Sequence of protein 1:
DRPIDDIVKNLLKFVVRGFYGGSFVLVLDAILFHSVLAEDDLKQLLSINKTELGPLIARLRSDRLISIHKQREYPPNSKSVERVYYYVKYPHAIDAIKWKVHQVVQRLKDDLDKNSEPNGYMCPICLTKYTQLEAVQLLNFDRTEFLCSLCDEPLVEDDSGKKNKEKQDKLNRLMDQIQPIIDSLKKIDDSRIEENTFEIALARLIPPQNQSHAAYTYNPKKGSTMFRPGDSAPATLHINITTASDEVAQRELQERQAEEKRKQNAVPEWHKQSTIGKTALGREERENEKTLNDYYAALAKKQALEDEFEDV

Interface contacts:
Residue V250 in protein 2 contacts residue T259 in protein 1 (closest heavy-atom distance 3.2 Å).
Residue K123 in protein 2 contacts residue I264 in protein 1 (closest heavy-atom distance 3.7 Å).
Residue Q52 in protein 2 contacts residue D415 in protein 1 (closest heavy-atom distance 3.2 Å).
Residue A9 in protein 2 contacts residue L206 in protein 1 (closest heavy-atom distance 3.3 Å).
Residue R89 in protein 2 is in contact with residue L409 in protein 1 (closest heavy-atom distance 2.9 Å).
Residue V250 in protein 2 interacts with residue H261 in protein 1 (closest heavy-atom distance 3.0 Å).
Residue Q52 in protein 2 is in contact with residue F413 in protein 1 (closest heavy-atom distance 3.5 Å).
Residue L188 in protein 2 is in contact with residue Y361 in protein 1 (closest heavy-atom distance 3.1 Å).
Residue K192 in protein 2 interacts with residue N353 in protein 1 (closest heavy-atom distance 3.2 Å).
Residue N253 in protein 2 interacts with residue N263 in protein 1 (closest heavy-atom distance 3.6 Å).
Residue L254 in protein 2 interacts with residue I264 in protein 1 (closest heavy-atom distance 3.6 Å).
Residue N96 in protein 2 contacts residue A204 in protein 1 (closest heavy-atom distance 3.1 Å).
Residue I18 in protein 2 contacts residue P208 in protein 1 (closest heavy-atom distance 3.5 Å).
Residue Q184 in protein 2 interacts with residue Y361 in protein 1 (closest heavy-atom distance 3.7 Å).
Residue Q199 in protein 2 contacts residue N353 in protein 1 (closest heavy-atom distance 3.7 Å).
Residue R89 in protein 2 interacts with residue E410 in protein 1 (closest heavy-atom distance 3.7 Å).
Residue Q109 in protein 2 is in contact with residue A258 in protein 1 (closest heavy-atom distance 3.0 Å).
Residue A53 in protein 2 contacts residue E414 in protein 1 (closest heavy-atom distance 3.0 Å).
Residue I203 in protein 2 is in contact with residue Y360 in protein 1 (closest heavy-atom distance 3.2 Å).
Residue M91 in protein 2 contacts residue L409 in protein 1 (closest heavy-atom distance 3.6 Å).
Residue N248 in protein 2 is in contact with residue T259 in protein 1 (closest heavy-atom distance 2.5 Å).
Residue M195 in protein 2 contacts residue L357 in protein 1 (closest heavy-atom distance 3.4 Å).
Residue V99 in protein 2 interacts with residue A204 in protein 1 (closest heavy-atom distance 3.0 Å).
Residue P55 in protein 2 is in contact with residue E412 in protein 1 (closest heavy-atom distance 3.6 Å).
Residue L181 in protein 2 contacts residue Q368 in protein 1 (closest heavy-atom distance 2.8 Å).
Residue N96 in protein 2 is in contact with residue E200 in protein 1 (closest heavy-atom distance 2.7 Å).
Residue M91 in protein 2 is in contact with residue F413 in protein 1 (closest heavy-atom distance 3.6 Å).
Residue D38 in protein 2 is in contact with residue N211 in protein 1 (closest heavy-atom distance 3.8 Å).
Residue T35 in protein 2 contacts residue P208 in protein 1 (closest heavy-atom distance 3.2 Å).
Residue N251 in protein 2 interacts with residue H261 in protein 1 (closest heavy-atom distance 3.4 Å).
Residue N95 in protein 2 is in contact with residue L206 in protein 1 (closest heavy-atom distance 3.7 Å).
Residue Y120 in protein 2 is in contact with residue I264 in protein 1 (closest heavy-atom distance 3.7 Å).
Residue P55 in protein 2 is in contact with residue E414 in protein 1 (closest heavy-atom distance 3.1 Å).
Residue L51 in protein 2 interacts with residue V416 in protein 1 (closest heavy-atom distance 3.2 Å).
Residue S58 in protein 2 contacts residue E412 in protein 1 (closest heavy-atom distance 3.2 Å).
Residue V252 in protein 2 interacts with residue N263 in protein 1 (closest heavy-atom distance 3.0 Å).
Residue S16 in protein 2 interacts with residue P208 in protein 1 (closest heavy-atom distance 3.7 Å).
Residue S255 in protein 2 contacts residue T265 in protein 1 (closest heavy-atom distance 3.0 Å).
Residue Q185 in protein 2 is in contact with residue Y361 in protein 1 (closest heavy-atom distance 3.7 Å).
Residue D36 in protein 2 contacts residue N211 in protein 1 (closest heavy-atom distance 3.6 Å).
Residue K249 in protein 2 contacts residue H261 in protein 1 (closest heavy-atom distance 3.5 Å).
Residue P284 in protein 2 interacts with residue I262 in protein 1 (closest heavy-atom distance 3.2 Å).
Residue N95 in protein 2 interacts with residue Y217 in protein 1 (closest heavy-atom distance 3.7 Å).
Residue W287 in protein 2 contacts residue I262 in protein 1 (closest heavy-atom distance 3.5 Å).
Residue F198 in protein 2 contacts residue Y360 in protein 1 (closest heavy-atom distance 3.4 Å).
Residue A288 in protein 2 is in contact with residue I262 in protein 1 (closest heavy-atom distance 3.3 Å).
Residue S16 in protein 2 interacts with residue N211 in protein 1 (closest heavy-atom distance 2.8 Å).
Residue Q52 in protein 2 is in contact with residue E414 in protein 1 (closest heavy-atom distance 3.4 Å).
Residue L254 in protein 2 contacts residue N263 in protein 1 (closest heavy-atom distance 2.9 Å).
Residue T35 in protein 2 is in contact with residue N211 in protein 1 (closest heavy-atom distance 2.1 Å).
Residue K189 in protein 2 contacts residue E354 in protein 1 (closest heavy-atom distance 2.9 Å).
Residue S34 in protein 2 is in contact with residue N211 in protein 1 (closest heavy-atom distance 3.0 Å).
Residue V15 in protein 2 contacts residue N211 in protein 1 (closest heavy-atom distance 3.8 Å).
Residue L254 in protein 2 contacts residue T265 in protein 1 (closest heavy-atom distance 3.1 Å).
Residue K249 in protein 2 is in contact with residue T259 in protein 1 (closest heavy-atom distance 3.2 Å).
Residue V202 in protein 2 interacts with residue Y360 in protein 1 (closest heavy-atom distance 3.0 Å).
Residue N96 in protein 2 interacts with residue L203 in protein 1 (closest heavy-atom distance 3.5 Å).
Residue V252 in protein 2 contacts residue H261 in protein 1 (closest heavy-atom distance 3.0 Å).
Residue V252 in protein 2 interacts with residue I262 in protein 1 (closest heavy-atom distance 3.2 Å).
Residue S16 in protein 2 contacts residue Q210 in protein 1 (closest heavy-atom distance 3.5 Å).

These two protein chains interact to form a complex.

Sequence of protein 2:
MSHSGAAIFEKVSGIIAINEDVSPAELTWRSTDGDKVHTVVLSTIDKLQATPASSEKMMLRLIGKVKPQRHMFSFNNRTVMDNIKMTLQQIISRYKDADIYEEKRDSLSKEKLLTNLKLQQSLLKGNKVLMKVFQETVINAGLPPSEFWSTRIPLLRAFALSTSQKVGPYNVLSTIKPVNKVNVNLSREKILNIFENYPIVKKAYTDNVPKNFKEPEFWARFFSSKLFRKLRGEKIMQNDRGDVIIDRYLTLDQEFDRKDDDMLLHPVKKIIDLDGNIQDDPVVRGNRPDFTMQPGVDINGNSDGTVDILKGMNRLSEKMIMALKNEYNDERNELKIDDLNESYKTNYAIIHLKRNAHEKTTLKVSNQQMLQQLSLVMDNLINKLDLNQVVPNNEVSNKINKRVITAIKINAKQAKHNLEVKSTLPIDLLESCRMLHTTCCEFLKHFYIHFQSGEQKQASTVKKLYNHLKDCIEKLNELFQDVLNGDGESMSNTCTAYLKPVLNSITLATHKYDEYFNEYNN